Contacts between the two chains:
Residue I416 in the first protein interacts with residue T327 in the second protein (closest heavy-atom distance 3.6 Å).
Residue K305 in the first protein interacts with residue I336 in the second protein (closest heavy-atom distance 4.7 Å).
Residue L319 in the first protein is in contact with residue I315 in the second protein (closest heavy-atom distance 4.5 Å).
Residue W326 in the first protein contacts residue K420 in the second protein (closest heavy-atom distance 4.1 Å).
Residue K420 in the first protein interacts with residue T327 in the second protein (closest heavy-atom distance 3.8 Å).
Residue I315 in the first protein interacts with residue I323 in the second protein (closest heavy-atom distance 4.9 Å).
Residue I315 in the first protein contacts residue L319 in the second protein (closest heavy-atom distance 4.9 Å).
Residue I336 in the first protein is in contact with residue G427 in the second protein (closest heavy-atom distance 4.4 Å).
Residue K420 in the first protein is in contact with residue W326 in the second protein (closest heavy-atom distance 4.0 Å).
Residue L319 in the first protein contacts residue F409 in the second protein (closest heavy-atom distance 4.9 Å).
Residue M415 in the first protein interacts with residue I323 in the second protein (closest heavy-atom distance 4.7 Å).
Residue I312 in the first protein is in contact with residue I320 in the second protein (closest heavy-atom distance 3.3 Å).
Residue I323 in the first protein is in contact with residue M415 in the second protein (closest heavy-atom distance 3.2 Å).
Residue L319 in the first protein is in contact with residue L319 in the second protein (closest heavy-atom distance 3.6 Å).
Residue I416 in the first protein interacts with residue I323 in the second protein (closest heavy-atom distance 3.9 Å).
Residue S332 in the first protein contacts residue T425 in the second protein (closest heavy-atom distance 3.8 Å).
Residue I323 in the first protein is in contact with residue V412 in the second protein (closest heavy-atom distance 3.7 Å).
Residue S332 in the first protein interacts with residue R426 in the second protein (closest heavy-atom distance 3.1 Å).
Residue T327 in the first protein is in contact with residue I419 in the second protein (closest heavy-atom distance 3.0 Å).
Residue V412 in the first protein interacts with residue I323 in the second protein (closest heavy-atom distance 4.7 Å).
Residue S332 in the first protein interacts with residue G427 in the second protein (closest heavy-atom distance 2.8 Å).
Residue W326 in the first protein interacts with residue I416 in the second protein (closest heavy-atom distance 3.4 Å).
Residue I419 in the first protein contacts residue S332 in the second protein (closest heavy-atom distance 5.0 Å).
Residue I419 in the first protein is in contact with residue L324 in the second protein (closest heavy-atom distance 4.1 Å).
Residue I320 in the first protein interacts with residue I312 in the second protein (closest heavy-atom distance 4.0 Å).

The following describes two proteins that form a bound complex.

Sequence of the first protein:
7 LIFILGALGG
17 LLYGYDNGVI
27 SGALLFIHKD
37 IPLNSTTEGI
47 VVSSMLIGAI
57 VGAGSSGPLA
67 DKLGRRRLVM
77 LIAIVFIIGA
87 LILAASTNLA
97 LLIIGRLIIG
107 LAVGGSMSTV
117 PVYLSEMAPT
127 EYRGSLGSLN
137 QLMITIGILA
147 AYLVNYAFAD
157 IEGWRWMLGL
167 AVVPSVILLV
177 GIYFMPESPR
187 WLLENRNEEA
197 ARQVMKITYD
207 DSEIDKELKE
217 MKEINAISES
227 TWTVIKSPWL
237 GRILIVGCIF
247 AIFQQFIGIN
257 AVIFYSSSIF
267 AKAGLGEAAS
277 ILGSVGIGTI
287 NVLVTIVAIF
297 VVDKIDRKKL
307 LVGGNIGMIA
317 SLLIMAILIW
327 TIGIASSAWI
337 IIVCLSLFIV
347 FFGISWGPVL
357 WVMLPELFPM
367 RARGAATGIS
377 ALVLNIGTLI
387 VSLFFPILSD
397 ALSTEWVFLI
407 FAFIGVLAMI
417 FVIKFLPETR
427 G

Sequence of the second protein:
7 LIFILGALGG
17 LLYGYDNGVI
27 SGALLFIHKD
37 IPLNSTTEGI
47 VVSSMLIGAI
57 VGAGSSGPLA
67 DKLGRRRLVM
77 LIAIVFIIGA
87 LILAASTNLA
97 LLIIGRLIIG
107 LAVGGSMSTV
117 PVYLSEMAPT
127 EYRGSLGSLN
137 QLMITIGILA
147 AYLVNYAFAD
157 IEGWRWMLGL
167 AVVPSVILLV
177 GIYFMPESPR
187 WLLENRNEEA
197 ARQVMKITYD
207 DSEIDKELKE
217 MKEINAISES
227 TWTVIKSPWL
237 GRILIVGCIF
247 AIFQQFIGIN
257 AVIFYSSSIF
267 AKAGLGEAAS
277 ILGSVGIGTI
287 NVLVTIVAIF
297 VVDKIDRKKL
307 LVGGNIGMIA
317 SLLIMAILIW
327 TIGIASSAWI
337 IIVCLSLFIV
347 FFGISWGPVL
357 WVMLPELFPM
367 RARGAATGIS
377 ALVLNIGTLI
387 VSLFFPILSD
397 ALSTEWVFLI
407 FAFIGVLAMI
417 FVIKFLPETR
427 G